Sequence of the first protein:
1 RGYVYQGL

Sequence of the second protein:
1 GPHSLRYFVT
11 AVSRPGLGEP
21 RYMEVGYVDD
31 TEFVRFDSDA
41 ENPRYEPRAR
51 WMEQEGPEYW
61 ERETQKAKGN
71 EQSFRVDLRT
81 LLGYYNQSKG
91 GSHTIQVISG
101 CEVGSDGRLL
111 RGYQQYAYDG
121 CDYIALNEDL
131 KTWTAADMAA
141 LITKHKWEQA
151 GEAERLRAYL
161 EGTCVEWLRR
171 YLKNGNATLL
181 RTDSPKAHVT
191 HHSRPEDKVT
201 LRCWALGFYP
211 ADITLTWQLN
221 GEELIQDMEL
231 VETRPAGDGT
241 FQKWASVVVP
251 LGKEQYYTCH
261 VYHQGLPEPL

Residue-level contacts at the interface:
Residue K66 in the second protein is in contact with residue V4 in the first protein (closest heavy-atom distance 3.9 Å).
Residue L81 in the second protein interacts with residue L8 in the first protein (closest heavy-atom distance 3.6 Å).
Residue L168 in the second protein is in contact with residue R1 in the first protein (closest heavy-atom distance 5.0 Å).
Residue V9 in the second protein interacts with residue Y5 in the first protein (closest heavy-atom distance 3.5 Å).
Residue E152 in the second protein contacts residue Q6 in the first protein (closest heavy-atom distance 3.0 Å).
Residue E152 in the second protein is in contact with residue Y5 in the first protein (closest heavy-atom distance 4.8 Å).
Residue Y116 in the second protein is in contact with residue G7 in the first protein (closest heavy-atom distance 4.5 Å).
Residue W147 in the second protein contacts residue G7 in the first protein (closest heavy-atom distance 3.4 Å).
Residue E152 in the second protein is in contact with residue Y3 in the first protein (closest heavy-atom distance 4.2 Å).
Residue T80 in the second protein contacts residue L8 in the first protein (closest heavy-atom distance 3.7 Å).
Residue Y171 in the second protein is in contact with residue R1 in the first protein (closest heavy-atom distance 3.0 Å).
Residue Y116 in the second protein is in contact with residue L8 in the first protein (closest heavy-atom distance 3.8 Å).
Residue K66 in the second protein is in contact with residue G2 in the first protein (closest heavy-atom distance 3.0 Å).
Residue Y116 in the second protein contacts residue Q6 in the first protein (closest heavy-atom distance 4.7 Å).
Residue K66 in the second protein interacts with residue R1 in the first protein (closest heavy-atom distance 3.9 Å).
Residue F74 in the second protein is in contact with residue Y5 in the first protein (closest heavy-atom distance 4.6 Å).
Residue W167 in the second protein contacts residue R1 in the first protein (closest heavy-atom distance 3.8 Å).
Residue Y7 in the second protein contacts residue R1 in the first protein (closest heavy-atom distance 3.0 Å).
Residue Y159 in the second protein is in contact with residue R1 in the first protein (closest heavy-atom distance 2.6 Å).
Residue K146 in the second protein contacts residue L8 in the first protein (closest heavy-atom distance 3.7 Å).
Residue Y123 in the second protein contacts residue L8 in the first protein (closest heavy-atom distance 3.6 Å).
Residue T143 in the second protein contacts residue L8 in the first protein (closest heavy-atom distance 3.2 Å).
Residue W147 in the second protein is in contact with residue L8 in the first protein (closest heavy-atom distance 4.1 Å).
Residue T163 in the second protein interacts with residue R1 in the first protein (closest heavy-atom distance 4.2 Å).
Residue V97 in the second protein contacts residue Y5 in the first protein (closest heavy-atom distance 3.7 Å).
Residue T143 in the second protein is in contact with residue G7 in the first protein (closest heavy-atom distance 4.7 Å).
Residue Y159 in the second protein interacts with residue G2 in the first protein (closest heavy-atom distance 3.6 Å).
Residue N70 in the second protein contacts residue V4 in the first protein (closest heavy-atom distance 4.0 Å).
Residue E24 in the second protein contacts residue Y5 in the first protein (closest heavy-atom distance 4.8 Å).
Residue Q114 in the second protein is in contact with residue Y3 in the first protein (closest heavy-atom distance 3.8 Å).
Residue Y7 in the second protein is in contact with residue Y5 in the first protein (closest heavy-atom distance 4.0 Å).
Residue Y116 in the second protein interacts with residue Y5 in the first protein (closest heavy-atom distance 3.8 Å).
Residue E58 in the second protein interacts with residue R1 in the first protein (closest heavy-atom distance 4.1 Å).
Residue S99 in the second protein is in contact with residue Y5 in the first protein (closest heavy-atom distance 4.5 Å).
Residue L5 in the second protein is in contact with residue R1 in the first protein (closest heavy-atom distance 4.1 Å).
Residue S73 in the second protein contacts residue Y5 in the first protein (closest heavy-atom distance 3.9 Å).
Residue N70 in the second protein contacts residue Y5 in the first protein (closest heavy-atom distance 3.1 Å).
Residue Y159 in the second protein interacts with residue Y3 in the first protein (closest heavy-atom distance 4.3 Å).
Residue D77 in the second protein interacts with residue L8 in the first protein (closest heavy-atom distance 3.1 Å).
Residue N70 in the second protein contacts residue Y3 in the first protein (closest heavy-atom distance 2.9 Å).
Residue Y59 in the second protein contacts residue R1 in the first protein (closest heavy-atom distance 4.4 Å).
Residue E152 in the second protein interacts with residue G7 in the first protein (closest heavy-atom distance 3.9 Å).
Residue Y45 in the second protein contacts residue G2 in the first protein (closest heavy-atom distance 5.0 Å).
Residue K66 in the second protein is in contact with residue Y3 in the first protein (closest heavy-atom distance 4.9 Å).
Residue W147 in the second protein is in contact with residue Q6 in the first protein (closest heavy-atom distance 3.3 Å).
Residue D77 in the second protein interacts with residue G7 in the first protein (closest heavy-atom distance 3.2 Å).
Residue Y84 in the second protein interacts with residue L8 in the first protein (closest heavy-atom distance 2.7 Å).
Residue Y7 in the second protein contacts residue G2 in the first protein (closest heavy-atom distance 4.2 Å).
Residue Q114 in the second protein contacts residue Y5 in the first protein (closest heavy-atom distance 4.1 Å).
Residue Y22 in the second protein is in contact with residue Y5 in the first protein (closest heavy-atom distance 4.7 Å).
Residue L156 in the second protein contacts residue Y3 in the first protein (closest heavy-atom distance 3.8 Å).
Residue E63 in the second protein interacts with residue Y3 in the first protein (closest heavy-atom distance 4.9 Å).
Residue E63 in the second protein interacts with residue R1 in the first protein (closest heavy-atom distance 3.8 Å).
Residue S73 in the second protein contacts residue Q6 in the first protein (closest heavy-atom distance 4.5 Å).
Residue E63 in the second protein is in contact with residue G2 in the first protein (closest heavy-atom distance 3.0 Å).

This data describes a binding interaction between two proteins.